These two protein chains interact to form a complex.

Interface contacts:
Residue I82 in protein 1 is in contact with residue A144 in protein 2 (closest heavy-atom distance 4.9 Å).
Residue I82 in protein 1 contacts residue L140 in protein 2 (closest heavy-atom distance 4.8 Å).

Sequence of protein 2:
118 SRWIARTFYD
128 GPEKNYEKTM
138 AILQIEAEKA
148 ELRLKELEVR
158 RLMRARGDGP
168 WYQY

Sequence of protein 1:
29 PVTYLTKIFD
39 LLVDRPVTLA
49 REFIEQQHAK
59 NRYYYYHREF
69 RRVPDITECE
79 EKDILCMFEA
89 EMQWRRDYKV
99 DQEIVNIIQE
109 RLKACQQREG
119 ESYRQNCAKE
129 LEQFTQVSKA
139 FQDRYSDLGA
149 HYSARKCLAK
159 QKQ